Sequence of the first protein:
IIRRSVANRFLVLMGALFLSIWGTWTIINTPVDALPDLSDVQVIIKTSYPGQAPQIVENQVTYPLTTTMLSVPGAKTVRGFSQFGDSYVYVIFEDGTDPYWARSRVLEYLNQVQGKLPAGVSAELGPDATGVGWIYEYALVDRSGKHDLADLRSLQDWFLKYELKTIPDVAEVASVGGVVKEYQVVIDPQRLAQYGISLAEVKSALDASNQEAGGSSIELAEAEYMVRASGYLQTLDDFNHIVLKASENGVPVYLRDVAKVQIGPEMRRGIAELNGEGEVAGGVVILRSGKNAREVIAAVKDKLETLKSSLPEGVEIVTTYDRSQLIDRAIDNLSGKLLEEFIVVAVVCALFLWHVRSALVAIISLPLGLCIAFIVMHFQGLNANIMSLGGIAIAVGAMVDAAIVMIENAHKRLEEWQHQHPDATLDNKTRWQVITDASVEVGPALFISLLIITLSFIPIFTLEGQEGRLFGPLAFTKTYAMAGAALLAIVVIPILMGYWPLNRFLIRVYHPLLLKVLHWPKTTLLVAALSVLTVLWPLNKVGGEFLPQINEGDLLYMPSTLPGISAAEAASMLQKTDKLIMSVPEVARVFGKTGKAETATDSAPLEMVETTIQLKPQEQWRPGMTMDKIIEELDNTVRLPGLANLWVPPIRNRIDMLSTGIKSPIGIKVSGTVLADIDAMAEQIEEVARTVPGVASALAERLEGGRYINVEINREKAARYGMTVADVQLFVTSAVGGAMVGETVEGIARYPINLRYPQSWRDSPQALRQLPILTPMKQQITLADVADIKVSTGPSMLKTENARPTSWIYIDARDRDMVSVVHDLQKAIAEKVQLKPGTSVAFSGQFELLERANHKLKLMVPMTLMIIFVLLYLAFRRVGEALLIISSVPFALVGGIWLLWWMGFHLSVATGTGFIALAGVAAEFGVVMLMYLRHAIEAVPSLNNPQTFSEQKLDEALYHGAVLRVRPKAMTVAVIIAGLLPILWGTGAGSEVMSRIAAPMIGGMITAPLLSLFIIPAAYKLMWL

Sequence of the second protein:
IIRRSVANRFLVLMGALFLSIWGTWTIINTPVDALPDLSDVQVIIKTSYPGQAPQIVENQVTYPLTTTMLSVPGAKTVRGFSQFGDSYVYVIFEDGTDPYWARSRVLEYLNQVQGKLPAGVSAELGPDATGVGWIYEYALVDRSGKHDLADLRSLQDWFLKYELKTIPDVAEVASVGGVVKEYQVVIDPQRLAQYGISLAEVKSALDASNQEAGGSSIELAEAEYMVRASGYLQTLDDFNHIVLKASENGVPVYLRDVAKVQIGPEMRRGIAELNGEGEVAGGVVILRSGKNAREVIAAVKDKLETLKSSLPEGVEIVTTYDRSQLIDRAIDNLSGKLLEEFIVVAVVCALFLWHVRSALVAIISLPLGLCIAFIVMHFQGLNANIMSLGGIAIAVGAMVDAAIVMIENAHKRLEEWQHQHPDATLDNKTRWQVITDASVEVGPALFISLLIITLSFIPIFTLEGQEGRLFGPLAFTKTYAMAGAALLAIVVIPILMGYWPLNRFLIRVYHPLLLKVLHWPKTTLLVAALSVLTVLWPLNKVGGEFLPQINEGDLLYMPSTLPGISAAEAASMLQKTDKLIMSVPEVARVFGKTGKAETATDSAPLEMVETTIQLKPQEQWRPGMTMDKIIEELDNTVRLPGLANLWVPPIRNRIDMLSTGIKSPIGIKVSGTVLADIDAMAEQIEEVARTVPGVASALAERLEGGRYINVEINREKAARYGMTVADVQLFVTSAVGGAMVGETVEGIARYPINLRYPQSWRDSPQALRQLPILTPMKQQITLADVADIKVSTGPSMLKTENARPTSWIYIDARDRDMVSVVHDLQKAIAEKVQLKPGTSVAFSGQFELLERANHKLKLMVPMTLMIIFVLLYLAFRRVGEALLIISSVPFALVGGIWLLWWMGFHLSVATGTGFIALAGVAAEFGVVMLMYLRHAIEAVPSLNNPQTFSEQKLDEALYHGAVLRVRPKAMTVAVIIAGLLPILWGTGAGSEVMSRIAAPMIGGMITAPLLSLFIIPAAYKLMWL

Interface contacts:
Residue L245 in the second protein interacts with residue R738 in the first protein (closest heavy-atom distance 2.8 Å).
Residue I230 in the second protein contacts residue R785 in the first protein (closest heavy-atom distance 3.1 Å).
Residue S229 in the second protein is in contact with residue R785 in the first protein (closest heavy-atom distance 2.6 Å).
Residue E136 in the second protein contacts residue G127 in the first protein (closest heavy-atom distance 3.5 Å).
Residue Y244 in the second protein is in contact with residue I68 in the first protein (closest heavy-atom distance 3.2 Å).
Residue V239 in the second protein contacts residue F96 in the first protein (closest heavy-atom distance 2.9 Å).
Residue Y266 in the second protein contacts residue R743 in the first protein (closest heavy-atom distance 3.8 Å).
Residue E231 in the second protein is in contact with residue S589 in the first protein (closest heavy-atom distance 2.2 Å).
Residue D140 in the second protein contacts residue Y121 in the first protein (closest heavy-atom distance 3.7 Å).
Residue S242 in the second protein is in contact with residue Q752 in the first protein (closest heavy-atom distance 2.4 Å).
Residue L23 in the second protein interacts with residue Y896 in the first protein (closest heavy-atom distance 2.8 Å).
Residue A225 in the second protein is in contact with residue G63 in the first protein (closest heavy-atom distance 2.9 Å).
Residue A235 in the second protein contacts residue S589 in the first protein (closest heavy-atom distance 3.4 Å).
Residue Y237 in the second protein contacts residue I732 in the first protein (closest heavy-atom distance 3.5 Å).
Residue R115 in the second protein interacts with residue Q124 in the first protein (closest heavy-atom distance 3.1 Å).
Residue M26 in the second protein is in contact with residue F892 in the first protein (closest heavy-atom distance 3.6 Å).
Residue Y244 in the second protein interacts with residue R738 in the first protein (closest heavy-atom distance 3.8 Å).
Residue G226 in the second protein interacts with residue F96 in the first protein (closest heavy-atom distance 2.8 Å).
Residue G243 in the second protein interacts with residue V748 in the first protein (closest heavy-atom distance 3.6 Å).
Residue S116 in the second protein is in contact with residue R117 in the first protein (closest heavy-atom distance 2.3 Å).
Residue S228 in the second protein interacts with residue V759 in the first protein (closest heavy-atom distance 2.1 Å).
Residue A235 in the second protein is in contact with residue G587 in the first protein (closest heavy-atom distance 3.3 Å).
Residue M238 in the second protein contacts residue F96 in the first protein (closest heavy-atom distance 2.9 Å).
Residue S228 in the second protein is in contact with residue G760 in the first protein (closest heavy-atom distance 2.9 Å).
Residue G770 in the second protein contacts residue Q72 in the first protein (closest heavy-atom distance 3.0 Å).
Residue G243 in the second protein contacts residue Q752 in the first protein (closest heavy-atom distance 3.7 Å).
Residue V255 in the second protein is in contact with residue A742 in the first protein (closest heavy-atom distance 3.4 Å).
Residue S242 in the second protein contacts residue V734 in the first protein (closest heavy-atom distance 2.9 Å).
Residue Y112 in the second protein is in contact with residue W113 in the first protein (closest heavy-atom distance 3.7 Å).
Residue E236 in the second protein contacts residue S589 in the first protein (closest heavy-atom distance 3.5 Å).
Residue Y237 in the second protein contacts residue R730 in the first protein (closest heavy-atom distance 3.4 Å).
Residue S229 in the second protein interacts with residue M279 in the first protein (closest heavy-atom distance 3.8 Å).
Residue R773 in the second protein is in contact with residue K128 in the first protein (closest heavy-atom distance 3.0 Å).
Residue A225 in the second protein interacts with residue Q64 in the first protein (closest heavy-atom distance 2.8 Å).
Residue Q223 in the second protein contacts residue Q752 in the first protein (closest heavy-atom distance 3.7 Å).
Residue R240 in the second protein is in contact with residue A65 in the first protein (closest heavy-atom distance 3.2 Å).
Residue F22 in the second protein contacts residue V902 in the first protein (closest heavy-atom distance 3.2 Å).
Residue G138 in the second protein contacts residue Q124 in the first protein (closest heavy-atom distance 3.4 Å).
Residue S221 in the second protein contacts residue R738 in the first protein (closest heavy-atom distance 3.6 Å).
Residue H253 in the second protein interacts with residue A742 in the first protein (closest heavy-atom distance 3.5 Å).
Residue R240 in the second protein contacts residue N733 in the first protein (closest heavy-atom distance 3.6 Å).
Residue Y174 in the second protein interacts with residue Y75 in the first protein (closest heavy-atom distance 3.9 Å).
Residue R300 in the second protein is in contact with residue S83 in the first protein (closest heavy-atom distance 2.5 Å).
Residue V239 in the second protein is in contact with residue V755 in the first protein (closest heavy-atom distance 3.6 Å).
Residue Y112 in the second protein is in contact with residue R117 in the first protein (closest heavy-atom distance 3.3 Å).
Residue R240 in the second protein contacts residue Y731 in the first protein (closest heavy-atom distance 3.5 Å).
Residue D250 in the second protein is in contact with residue R738 in the first protein (closest heavy-atom distance 3.7 Å).
Residue G770 in the second protein interacts with residue N71 in the first protein (closest heavy-atom distance 3.7 Å).
Residue I771 in the second protein interacts with residue N71 in the first protein (closest heavy-atom distance 3.8 Å).
Residue G226 in the second protein contacts residue G63 in the first protein (closest heavy-atom distance 2.8 Å).
Residue E224 in the second protein is in contact with residue Q64 in the first protein (closest heavy-atom distance 2.0 Å).
Residue S116 in the second protein interacts with residue E120 in the first protein (closest heavy-atom distance 3.5 Å).
Residue R300 in the second protein contacts residue Y121 in the first protein (closest heavy-atom distance 3.0 Å).
Residue A225 in the second protein contacts residue T756 in the first protein (closest heavy-atom distance 3.4 Å).
Residue L23 in the second protein contacts residue R900 in the first protein (closest heavy-atom distance 3.1 Å).
Residue Y266 in the second protein contacts residue A742 in the first protein (closest heavy-atom distance 3.6 Å).
Residue H253 in the second protein interacts with residue E739 in the first protein (closest heavy-atom distance 3.6 Å).
Residue Y112 in the second protein interacts with residue P85 in the first protein (closest heavy-atom distance 3.0 Å).
Residue R115 in the second protein interacts with residue E120 in the first protein (closest heavy-atom distance 3.3 Å).
Residue F22 in the second protein contacts residue Y896 in the first protein (closest heavy-atom distance 2.6 Å).

The following describes two proteins that form a bound complex.